These two protein chains interact to form a complex.

Sequence of protein 2:
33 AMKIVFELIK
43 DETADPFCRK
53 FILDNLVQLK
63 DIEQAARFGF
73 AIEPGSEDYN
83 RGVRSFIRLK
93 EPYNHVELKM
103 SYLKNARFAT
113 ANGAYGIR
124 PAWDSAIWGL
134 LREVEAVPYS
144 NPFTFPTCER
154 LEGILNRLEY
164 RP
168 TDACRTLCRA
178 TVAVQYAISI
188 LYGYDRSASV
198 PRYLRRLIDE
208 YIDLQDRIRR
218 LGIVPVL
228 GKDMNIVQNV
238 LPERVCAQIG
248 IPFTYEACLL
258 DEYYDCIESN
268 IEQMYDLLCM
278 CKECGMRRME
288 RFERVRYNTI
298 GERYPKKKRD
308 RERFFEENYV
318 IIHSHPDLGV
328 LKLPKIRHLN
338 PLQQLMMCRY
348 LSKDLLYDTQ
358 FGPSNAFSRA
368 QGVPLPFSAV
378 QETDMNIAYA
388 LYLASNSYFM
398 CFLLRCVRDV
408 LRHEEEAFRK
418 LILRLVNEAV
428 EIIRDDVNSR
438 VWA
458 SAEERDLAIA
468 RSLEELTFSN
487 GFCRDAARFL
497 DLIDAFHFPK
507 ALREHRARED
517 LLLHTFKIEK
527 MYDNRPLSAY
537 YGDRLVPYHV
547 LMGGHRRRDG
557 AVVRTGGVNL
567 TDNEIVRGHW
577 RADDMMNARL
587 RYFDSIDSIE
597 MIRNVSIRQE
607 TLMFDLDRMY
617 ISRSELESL

Contacts between the two chains:
Residue Q378 in protein 2 interacts with residue L183 in protein 1 (closest heavy-atom distance 2.7 Å).
Residue A584 in protein 2 interacts with residue G444 in protein 1 (closest heavy-atom distance 4.0 Å).
Residue D80 in protein 2 is in contact with residue V414 in protein 1 (closest heavy-atom distance 4.1 Å).
Residue F374 in protein 2 is in contact with residue S177 in protein 1 (closest heavy-atom distance 3.6 Å).
Residue M581 in protein 2 is in contact with residue E356 in protein 1 (closest heavy-atom distance 3.0 Å).
Residue M581 in protein 2 is in contact with residue N358 in protein 1 (closest heavy-atom distance 2.5 Å).
Residue M382 in protein 2 is in contact with residue V182 in protein 1 (closest heavy-atom distance 3.9 Å).
Residue V223 in protein 2 interacts with residue E208 in protein 1 (closest heavy-atom distance 4.1 Å).
Residue E44 in protein 2 interacts with residue T383 in protein 1 (closest heavy-atom distance 3.9 Å).
Residue R587 in protein 2 is in contact with residue G444 in protein 1 (closest heavy-atom distance 3.0 Å).
Residue A363 in protein 2 contacts residue M289 in protein 1 (closest heavy-atom distance 4.4 Å).
Residue V223 in protein 2 interacts with residue V175 in protein 1 (closest heavy-atom distance 3.7 Å).
Residue A367 in protein 2 interacts with residue M289 in protein 1 (closest heavy-atom distance 3.7 Å).
Residue T45 in protein 2 is in contact with residue L382 in protein 1 (closest heavy-atom distance 2.8 Å).
Residue M382 in protein 2 contacts residue R179 in protein 1 (closest heavy-atom distance 3.1 Å).
Residue V85 in protein 2 contacts residue G415 in protein 1 (closest heavy-atom distance 3.5 Å).
Residue V221 in protein 2 is in contact with residue D171 in protein 1 (closest heavy-atom distance 3.3 Å).
Residue Y386 in protein 2 contacts residue V175 in protein 1 (closest heavy-atom distance 4.1 Å).
Residue Y386 in protein 2 interacts with residue F178 in protein 1 (closest heavy-atom distance 4.1 Å).
Residue D580 in protein 2 contacts residue G357 in protein 1 (closest heavy-atom distance 3.8 Å).
Residue D43 in protein 2 contacts residue T383 in protein 1 (closest heavy-atom distance 3.3 Å).
Residue A376 in protein 2 interacts with residue T181 in protein 1 (closest heavy-atom distance 3.4 Å).
Residue R585 in protein 2 contacts residue N358 in protein 1 (closest heavy-atom distance 3.2 Å).
Residue R587 in protein 2 is in contact with residue K281 in protein 1 (closest heavy-atom distance 3.8 Å).
Residue R552 in protein 2 contacts residue K362 in protein 1 (closest heavy-atom distance 3.8 Å).
Residue S375 in protein 2 contacts residue F178 in protein 1 (closest heavy-atom distance 4.0 Å).
Residue A363 in protein 2 contacts residue L288 in protein 1 (closest heavy-atom distance 3.9 Å).
Residue E44 in protein 2 contacts residue L382 in protein 1 (closest heavy-atom distance 2.7 Å).
Residue D580 in protein 2 is in contact with residue Y442 in protein 1 (closest heavy-atom distance 3.3 Å).
Residue N583 in protein 2 interacts with residue K281 in protein 1 (closest heavy-atom distance 3.8 Å).
Residue A376 in protein 2 contacts residue L183 in protein 1 (closest heavy-atom distance 4.5 Å).
Residue R552 in protein 2 interacts with residue S388 in protein 1 (closest heavy-atom distance 4.3 Å).
Residue F374 in protein 2 is in contact with residue Y180 in protein 1 (closest heavy-atom distance 4.3 Å).
Residue D580 in protein 2 is in contact with residue Q443 in protein 1 (closest heavy-atom distance 3.8 Å).
Residue N583 in protein 2 interacts with residue Q278 in protein 1 (closest heavy-atom distance 3.9 Å).
Residue V223 in protein 2 is in contact with residue V172 in protein 1 (closest heavy-atom distance 4.0 Å).
Residue L224 in protein 2 contacts residue D171 in protein 1 (closest heavy-atom distance 3.5 Å).
Residue D80 in protein 2 interacts with residue G415 in protein 1 (closest heavy-atom distance 3.3 Å).
Residue R83 in protein 2 is in contact with residue G415 in protein 1 (closest heavy-atom distance 3.8 Å).
Residue F374 in protein 2 contacts residue D174 in protein 1 (closest heavy-atom distance 4.0 Å).
Residue Y386 in protein 2 interacts with residue D174 in protein 1 (closest heavy-atom distance 2.9 Å).
Residue D580 in protein 2 interacts with residue E356 in protein 1 (closest heavy-atom distance 2.4 Å).
Residue D43 in protein 2 contacts residue L382 in protein 1 (closest heavy-atom distance 3.2 Å).
Residue R587 in protein 2 is in contact with residue Q443 in protein 1 (closest heavy-atom distance 3.0 Å).
Residue D381 in protein 2 is in contact with residue F178 in protein 1 (closest heavy-atom distance 4.4 Å).
Residue A385 in protein 2 contacts residue F178 in protein 1 (closest heavy-atom distance 3.6 Å).
Residue N583 in protein 2 contacts residue Q443 in protein 1 (closest heavy-atom distance 2.8 Å).
Residue R217 in protein 2 interacts with residue D171 in protein 1 (closest heavy-atom distance 4.0 Å).
Residue M581 in protein 2 interacts with residue G357 in protein 1 (closest heavy-atom distance 4.2 Å).
Residue R217 in protein 2 interacts with residue R167 in protein 1 (closest heavy-atom distance 3.4 Å).
Residue T45 in protein 2 contacts residue T383 in protein 1 (closest heavy-atom distance 4.1 Å).
Residue M382 in protein 2 contacts residue L201 in protein 1 (closest heavy-atom distance 4.1 Å).
Residue D43 in protein 2 contacts residue I381 in protein 1 (closest heavy-atom distance 3.1 Å).
Residue K42 in protein 2 interacts with residue L382 in protein 1 (closest heavy-atom distance 4.2 Å).
Residue L224 in protein 2 contacts residue V175 in protein 1 (closest heavy-atom distance 3.9 Å).
Residue M382 in protein 2 interacts with residue F178 in protein 1 (closest heavy-atom distance 3.5 Å).
Residue M581 in protein 2 is in contact with residue E359 in protein 1 (closest heavy-atom distance 3.1 Å).
Residue V85 in protein 2 interacts with residue V414 in protein 1 (closest heavy-atom distance 4.0 Å).
Residue E44 in protein 2 interacts with residue S384 in protein 1 (closest heavy-atom distance 3.2 Å).
Residue A363 in protein 2 interacts with residue D285 in protein 1 (closest heavy-atom distance 2.7 Å).

Sequence of protein 1:
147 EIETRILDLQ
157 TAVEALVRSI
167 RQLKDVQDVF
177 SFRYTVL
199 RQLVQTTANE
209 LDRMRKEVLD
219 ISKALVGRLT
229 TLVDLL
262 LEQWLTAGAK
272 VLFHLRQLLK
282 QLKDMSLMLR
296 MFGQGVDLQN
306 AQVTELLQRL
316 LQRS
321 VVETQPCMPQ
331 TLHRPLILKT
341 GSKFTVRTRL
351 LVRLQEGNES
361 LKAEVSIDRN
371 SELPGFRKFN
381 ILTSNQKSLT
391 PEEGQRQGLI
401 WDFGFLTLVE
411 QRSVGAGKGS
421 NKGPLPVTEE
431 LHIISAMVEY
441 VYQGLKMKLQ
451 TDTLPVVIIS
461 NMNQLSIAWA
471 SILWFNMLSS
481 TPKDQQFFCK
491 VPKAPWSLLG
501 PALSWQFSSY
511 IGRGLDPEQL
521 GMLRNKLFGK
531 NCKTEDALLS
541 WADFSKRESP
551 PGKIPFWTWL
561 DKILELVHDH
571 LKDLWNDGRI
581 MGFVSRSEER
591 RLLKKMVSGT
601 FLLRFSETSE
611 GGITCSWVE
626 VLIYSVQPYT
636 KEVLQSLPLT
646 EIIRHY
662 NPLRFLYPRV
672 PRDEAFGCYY